Sequence of chain A:
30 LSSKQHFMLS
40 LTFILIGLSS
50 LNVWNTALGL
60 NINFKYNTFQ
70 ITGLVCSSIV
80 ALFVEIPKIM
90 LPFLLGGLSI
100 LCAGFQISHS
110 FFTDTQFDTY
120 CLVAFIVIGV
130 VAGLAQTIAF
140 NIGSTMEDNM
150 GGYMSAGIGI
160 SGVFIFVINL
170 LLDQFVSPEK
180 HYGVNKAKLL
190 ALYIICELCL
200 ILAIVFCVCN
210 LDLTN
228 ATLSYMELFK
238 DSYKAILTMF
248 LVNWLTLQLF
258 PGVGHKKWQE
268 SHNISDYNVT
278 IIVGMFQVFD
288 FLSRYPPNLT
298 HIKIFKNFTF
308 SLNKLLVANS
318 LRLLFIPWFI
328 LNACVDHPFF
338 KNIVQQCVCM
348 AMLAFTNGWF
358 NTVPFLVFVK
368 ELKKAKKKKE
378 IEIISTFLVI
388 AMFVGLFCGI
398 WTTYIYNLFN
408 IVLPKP

The following describes two proteins that form a bound complex.

Sequence of chain B:
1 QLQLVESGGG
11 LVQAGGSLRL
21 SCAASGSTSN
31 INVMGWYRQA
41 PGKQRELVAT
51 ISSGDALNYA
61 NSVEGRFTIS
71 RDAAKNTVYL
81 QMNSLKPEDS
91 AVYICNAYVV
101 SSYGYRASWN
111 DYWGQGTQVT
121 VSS

Interface contacts:
Residue E379 in chain A interacts with residue W109 in chain B (closest heavy-atom distance 3.7 Å).
Residue K375 in chain A interacts with residue Y37 in chain B (closest heavy-atom distance 3.3 Å).
Residue T359 in chain A is in contact with residue Y103 in chain B (closest heavy-atom distance 3.7 Å).
Residue F390 in chain A interacts with residue R106 in chain B (closest heavy-atom distance 3.9 Å).
Residue S382 in chain A is in contact with residue W109 in chain B (closest heavy-atom distance 3.7 Å).
Residue R291 in chain A interacts with residue Y103 in chain B (closest heavy-atom distance 3.3 Å).
Residue V386 in chain A is in contact with residue R106 in chain B (closest heavy-atom distance 4.2 Å).
Residue T359 in chain A interacts with residue S102 in chain B (closest heavy-atom distance 3.9 Å).
Residue N148 in chain A is in contact with residue N110 in chain B (closest heavy-atom distance 2.6 Å).
Residue G158 in chain A interacts with residue Y105 in chain B (closest heavy-atom distance 4.2 Å).
Residue V366 in chain A interacts with residue N32 in chain B (closest heavy-atom distance 3.2 Å).
Residue H298 in chain A interacts with residue T28 in chain B (closest heavy-atom distance 3.8 Å).
Residue F362 in chain A interacts with residue V100 in chain B (closest heavy-atom distance 4.4 Å).
Residue N148 in chain A is in contact with residue S108 in chain B (closest heavy-atom distance 4.0 Å).
Residue Y292 in chain A interacts with residue Y103 in chain B (closest heavy-atom distance 3.4 Å).
Residue L363 in chain A contacts residue N30 in chain B (closest heavy-atom distance 4.1 Å).
Residue R291 in chain A contacts residue Y105 in chain B (closest heavy-atom distance 3.3 Å).
Residue S382 in chain A interacts with residue A107 in chain B (closest heavy-atom distance 3.2 Å).
Residue F362 in chain A is in contact with residue S102 in chain B (closest heavy-atom distance 3.0 Å).
Residue K370 in chain A contacts residue G54 in chain B (closest heavy-atom distance 4.3 Å).
Residue V386 in chain A contacts residue Y105 in chain B (closest heavy-atom distance 4.0 Å).
Residue L369 in chain A is in contact with residue A56 in chain B (closest heavy-atom distance 4.4 Å).
Residue K367 in chain A contacts residue G54 in chain B (closest heavy-atom distance 3.2 Å).
Residue F365 in chain A is in contact with residue W109 in chain B (closest heavy-atom distance 3.5 Å).
Residue I157 in chain A interacts with residue Y105 in chain B (closest heavy-atom distance 3.2 Å).
Residue K374 in chain A contacts residue N58 in chain B (closest heavy-atom distance 3.7 Å).
Residue I378 in chain A is in contact with residue Y98 in chain B (closest heavy-atom distance 4.3 Å).
Residue S154 in chain A interacts with residue G104 in chain B (closest heavy-atom distance 3.7 Å).
Residue S154 in chain A contacts residue Y105 in chain B (closest heavy-atom distance 3.0 Å).
Residue N148 in chain A is in contact with residue S101 in chain B (closest heavy-atom distance 3.3 Å).
Residue F362 in chain A interacts with residue A107 in chain B (closest heavy-atom distance 3.6 Å).
Residue F139 in chain A contacts residue Y105 in chain B (closest heavy-atom distance 4.4 Å).
Residue V366 in chain A contacts residue W109 in chain B (closest heavy-atom distance 4.4 Å).
Residue T136 in chain A is in contact with residue R106 in chain B (closest heavy-atom distance 4.4 Å).
Residue M389 in chain A interacts with residue Y105 in chain B (closest heavy-atom distance 3.5 Å).
Residue K375 in chain A interacts with residue N96 in chain B (closest heavy-atom distance 2.4 Å).
Residue F362 in chain A contacts residue Y105 in chain B (closest heavy-atom distance 4.0 Å).
Residue F139 in chain A is in contact with residue R106 in chain B (closest heavy-atom distance 3.4 Å).
Residue F362 in chain A is in contact with residue R106 in chain B (closest heavy-atom distance 3.6 Å).
Residue R291 in chain A contacts residue G104 in chain B (closest heavy-atom distance 4.0 Å).
Residue K373 in chain A contacts residue T50 in chain B (closest heavy-atom distance 4.5 Å).
Residue N295 in chain A contacts residue Y103 in chain B (closest heavy-atom distance 3.3 Å).
Residue K373 in chain A contacts residue N58 in chain B (closest heavy-atom distance 3.9 Å).
Residue K375 in chain A contacts residue D111 in chain B (closest heavy-atom distance 3.0 Å).
Residue K375 in chain A is in contact with residue Y98 in chain B (closest heavy-atom distance 3.5 Å).
Residue K373 in chain A is in contact with residue A56 in chain B (closest heavy-atom distance 4.0 Å).
Residue L363 in chain A is in contact with residue S102 in chain B (closest heavy-atom distance 3.9 Å).
Residue L363 in chain A interacts with residue N32 in chain B (closest heavy-atom distance 4.3 Å).
Residue K375 in chain A interacts with residue A97 in chain B (closest heavy-atom distance 4.3 Å).
Residue E379 in chain A contacts residue Y98 in chain B (closest heavy-atom distance 3.0 Å).
Residue V366 in chain A contacts residue G54 in chain B (closest heavy-atom distance 4.3 Å).
Residue L363 in chain A is in contact with residue V100 in chain B (closest heavy-atom distance 4.1 Å).
Residue S154 in chain A is in contact with residue Y103 in chain B (closest heavy-atom distance 3.7 Å).
Residue L81 in chain A contacts residue R106 in chain B (closest heavy-atom distance 4.3 Å).
Residue I378 in chain A contacts residue W109 in chain B (closest heavy-atom distance 3.6 Å).
Residue K367 in chain A interacts with residue S53 in chain B (closest heavy-atom distance 3.5 Å).
Residue V366 in chain A contacts residue S52 in chain B (closest heavy-atom distance 4.2 Å).
Residue K373 in chain A interacts with residue L57 in chain B (closest heavy-atom distance 3.2 Å).
Residue T359 in chain A interacts with residue G104 in chain B (closest heavy-atom distance 3.7 Å).
Residue T297 in chain A is in contact with residue S29 in chain B (closest heavy-atom distance 4.2 Å).